The following describes two proteins that form a bound complex.

Sequence of protein 2:
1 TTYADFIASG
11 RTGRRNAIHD

Interface contacts:
Residue F187 in protein 1 interacts with residue I18 in protein 2 (closest heavy-atom distance 3.7 Å).
Residue E230 in protein 1 is in contact with residue R15 in protein 2 (closest heavy-atom distance 3.1 Å).
Residue F187 in protein 1 contacts residue A17 in protein 2 (closest heavy-atom distance 3.5 Å).
Residue A240 in protein 1 contacts residue R11 in protein 2 (closest heavy-atom distance 3.5 Å).
Residue F239 in protein 1 interacts with residue F6 in protein 2 (closest heavy-atom distance 3.7 Å).
Residue G200 in protein 1 is in contact with residue A17 in protein 2 (closest heavy-atom distance 3.0 Å).
Residue Y235 in protein 1 interacts with residue T2 in protein 2 (closest heavy-atom distance 3.5 Å).
Residue P243 in protein 1 interacts with residue R11 in protein 2 (closest heavy-atom distance 3.9 Å).
Residue G52 in protein 1 contacts residue N16 in protein 2 (closest heavy-atom distance 4.2 Å).
Residue F239 in protein 1 contacts residue D5 in protein 2 (closest heavy-atom distance 4.1 Å).
Residue R133 in protein 1 interacts with residue F6 in protein 2 (closest heavy-atom distance 3.4 Å).
Residue C199 in protein 1 contacts residue I18 in protein 2 (closest heavy-atom distance 3.6 Å).
Residue G234 in protein 1 contacts residue Y3 in protein 2 (closest heavy-atom distance 4.3 Å).
Residue P236 in protein 1 contacts residue F6 in protein 2 (closest heavy-atom distance 3.6 Å).
Residue E170 in protein 1 interacts with residue R14 in protein 2 (closest heavy-atom distance 3.8 Å).
Residue F54 in protein 1 contacts residue H19 in protein 2 (closest heavy-atom distance 3.9 Å).
Residue T201 in protein 1 interacts with residue R15 in protein 2 (closest heavy-atom distance 3.7 Å).
Residue P169 in protein 1 contacts residue R15 in protein 2 (closest heavy-atom distance 3.6 Å).
Residue K168 in protein 1 is in contact with residue A17 in protein 2 (closest heavy-atom distance 4.2 Å).
Residue G200 in protein 1 contacts residue I18 in protein 2 (closest heavy-atom distance 2.8 Å).
Residue Y204 in protein 1 interacts with residue R15 in protein 2 (closest heavy-atom distance 4.0 Å).
Residue P202 in protein 1 contacts residue R11 in protein 2 (closest heavy-atom distance 3.7 Å).
Residue Q84 in protein 1 interacts with residue H19 in protein 2 (closest heavy-atom distance 3.6 Å).
Residue T201 in protein 1 interacts with residue N16 in protein 2 (closest heavy-atom distance 3.8 Å).
Residue D241 in protein 1 contacts residue S9 in protein 2 (closest heavy-atom distance 3.3 Å).
Residue K168 in protein 1 interacts with residue R15 in protein 2 (closest heavy-atom distance 2.9 Å).
Residue R133 in protein 1 contacts residue T12 in protein 2 (closest heavy-atom distance 3.0 Å).
Residue L198 in protein 1 is in contact with residue I18 in protein 2 (closest heavy-atom distance 3.9 Å).
Residue E203 in protein 1 interacts with residue R15 in protein 2 (closest heavy-atom distance 3.6 Å).
Residue I246 in protein 1 interacts with residue R11 in protein 2 (closest heavy-atom distance 3.8 Å).
Residue E170 in protein 1 interacts with residue R15 in protein 2 (closest heavy-atom distance 2.8 Å).
Residue E203 in protein 1 interacts with residue R11 in protein 2 (closest heavy-atom distance 2.7 Å).
Residue L198 in protein 1 is in contact with residue D20 in protein 2 (closest heavy-atom distance 4.2 Å).
Residue G136 in protein 1 is in contact with residue Y3 in protein 2 (closest heavy-atom distance 4.1 Å).
Residue P202 in protein 1 contacts residue N16 in protein 2 (closest heavy-atom distance 3.9 Å).
Residue L198 in protein 1 interacts with residue H19 in protein 2 (closest heavy-atom distance 2.8 Å).
Residue S53 in protein 1 interacts with residue N16 in protein 2 (closest heavy-atom distance 4.2 Å).
Residue Y247 in protein 1 is in contact with residue I18 in protein 2 (closest heavy-atom distance 4.3 Å).
Residue Y235 in protein 1 contacts residue F6 in protein 2 (closest heavy-atom distance 3.5 Å).
Residue Y330 in protein 1 is in contact with residue R14 in protein 2 (closest heavy-atom distance 3.2 Å).
Residue D241 in protein 1 is in contact with residue R11 in protein 2 (closest heavy-atom distance 3.6 Å).
Residue D241 in protein 1 contacts residue G10 in protein 2 (closest heavy-atom distance 3.0 Å).
Residue R133 in protein 1 interacts with residue R15 in protein 2 (closest heavy-atom distance 3.7 Å).
Residue F239 in protein 1 interacts with residue T2 in protein 2 (closest heavy-atom distance 3.8 Å).
Residue P202 in protein 1 is in contact with residue I18 in protein 2 (closest heavy-atom distance 4.0 Å).
Residue F129 in protein 1 is in contact with residue T12 in protein 2 (closest heavy-atom distance 3.2 Å).
Residue F129 in protein 1 is in contact with residue G13 in protein 2 (closest heavy-atom distance 3.4 Å).
Residue F129 in protein 1 contacts residue R15 in protein 2 (closest heavy-atom distance 4.2 Å).
Residue F129 in protein 1 contacts residue R14 in protein 2 (closest heavy-atom distance 3.6 Å).
Residue L205 in protein 1 is in contact with residue I18 in protein 2 (closest heavy-atom distance 4.3 Å).
Residue S53 in protein 1 interacts with residue A17 in protein 2 (closest heavy-atom distance 3.6 Å).
Residue E170 in protein 1 interacts with residue G13 in protein 2 (closest heavy-atom distance 4.3 Å).
Residue T51 in protein 1 contacts residue R14 in protein 2 (closest heavy-atom distance 2.9 Å).
Residue K168 in protein 1 contacts residue N16 in protein 2 (closest heavy-atom distance 4.2 Å).
Residue G234 in protein 1 interacts with residue F6 in protein 2 (closest heavy-atom distance 3.9 Å).
Residue T201 in protein 1 contacts residue A17 in protein 2 (closest heavy-atom distance 4.0 Å).
Residue E127 in protein 1 interacts with residue R14 in protein 2 (closest heavy-atom distance 2.8 Å).
Residue Y235 in protein 1 is in contact with residue Y3 in protein 2 (closest heavy-atom distance 4.1 Å).
Residue D166 in protein 1 contacts residue A17 in protein 2 (closest heavy-atom distance 4.3 Å).
Residue P236 in protein 1 is in contact with residue R15 in protein 2 (closest heavy-atom distance 3.7 Å).

Sequence of protein 1:
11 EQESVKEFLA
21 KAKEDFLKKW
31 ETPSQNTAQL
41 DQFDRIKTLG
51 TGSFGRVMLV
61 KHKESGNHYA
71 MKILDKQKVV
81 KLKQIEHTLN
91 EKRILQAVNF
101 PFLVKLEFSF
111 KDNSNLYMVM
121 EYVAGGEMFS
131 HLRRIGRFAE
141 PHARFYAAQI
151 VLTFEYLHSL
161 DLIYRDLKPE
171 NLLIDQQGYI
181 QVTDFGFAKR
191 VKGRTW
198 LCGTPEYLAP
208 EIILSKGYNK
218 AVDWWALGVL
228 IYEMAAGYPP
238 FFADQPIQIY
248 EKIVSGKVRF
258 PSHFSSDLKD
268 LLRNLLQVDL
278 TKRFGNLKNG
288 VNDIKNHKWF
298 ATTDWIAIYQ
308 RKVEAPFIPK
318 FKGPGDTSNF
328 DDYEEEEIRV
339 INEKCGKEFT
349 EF